Sequence of the first protein:
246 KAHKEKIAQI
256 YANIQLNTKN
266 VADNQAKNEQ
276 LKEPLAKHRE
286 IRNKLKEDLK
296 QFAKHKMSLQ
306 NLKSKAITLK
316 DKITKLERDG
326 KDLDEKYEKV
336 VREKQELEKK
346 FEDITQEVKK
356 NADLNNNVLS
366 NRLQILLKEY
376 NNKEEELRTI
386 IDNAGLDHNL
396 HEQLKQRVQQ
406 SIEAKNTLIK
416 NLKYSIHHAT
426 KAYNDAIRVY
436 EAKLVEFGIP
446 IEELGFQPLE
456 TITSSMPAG

These two protein chains interact to form a complex.

Sequence of the second protein:
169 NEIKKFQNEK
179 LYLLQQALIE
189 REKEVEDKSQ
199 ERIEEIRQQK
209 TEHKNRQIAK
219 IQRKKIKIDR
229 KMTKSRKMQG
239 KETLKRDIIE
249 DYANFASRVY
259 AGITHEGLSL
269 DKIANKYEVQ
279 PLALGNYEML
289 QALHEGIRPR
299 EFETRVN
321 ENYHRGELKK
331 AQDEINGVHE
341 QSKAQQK

Residue-level contacts at the interface:
Residue E436 in the first protein contacts residue R256 in the second protein (closest heavy-atom distance 2.6 Å).
Residue V434 in the first protein interacts with residue R256 in the second protein (closest heavy-atom distance 2.3 Å).
Residue R433 in the first protein is in contact with residue R256 in the second protein (closest heavy-atom distance 4.3 Å).
Residue M461 in the first protein is in contact with residue G260 in the second protein (closest heavy-atom distance 4.5 Å).
Residue F442 in the first protein contacts residue R228 in the second protein (closest heavy-atom distance 4.7 Å).
Residue A437 in the first protein interacts with residue R256 in the second protein (closest heavy-atom distance 3.1 Å).
Residue F346 in the first protein is in contact with residue N305 in the second protein (closest heavy-atom distance 3.2 Å).
Residue S459 in the first protein is in contact with residue Y258 in the second protein (closest heavy-atom distance 3.1 Å).
Residue V434 in the first protein is in contact with residue I261 in the second protein (closest heavy-atom distance 5.0 Å).
Residue S459 in the first protein is in contact with residue A259 in the second protein (closest heavy-atom distance 4.5 Å).
Residue K438 in the first protein interacts with residue I261 in the second protein (closest heavy-atom distance 4.0 Å).
Residue T458 in the first protein is in contact with residue Y258 in the second protein (closest heavy-atom distance 3.4 Å).
Residue K438 in the first protein interacts with residue R256 in the second protein (closest heavy-atom distance 3.1 Å).
Residue M461 in the first protein contacts residue I261 in the second protein (closest heavy-atom distance 4.7 Å).
Residue R433 in the first protein contacts residue Y258 in the second protein (closest heavy-atom distance 4.4 Å).
Residue R433 in the first protein is in contact with residue V257 in the second protein (closest heavy-atom distance 4.0 Å).
Residue Y435 in the first protein contacts residue R256 in the second protein (closest heavy-atom distance 4.2 Å).